Sequence of chain B:
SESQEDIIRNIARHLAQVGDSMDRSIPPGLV

Interface contacts:
Residue G100 in chain A is in contact with residue G23 in chain B (closest heavy-atom distance 3.0 Å).
Residue V91 in chain A contacts residue A16 in chain B (closest heavy-atom distance 2.7 Å).
Residue F156 in chain A is in contact with residue L34 in chain B (closest heavy-atom distance 3.9 Å).
Residue K72 in chain A is in contact with residue I15 in chain B (closest heavy-atom distance 3.7 Å).
Residue H158 in chain A interacts with residue L34 in chain B (closest heavy-atom distance 4.6 Å).
Residue M69 in chain A interacts with residue H18 in chain B (closest heavy-atom distance 4.3 Å).
Residue H158 in chain A contacts residue V35 in chain B (closest heavy-atom distance 3.6 Å).
Residue V91 in chain A interacts with residue R17 in chain B (closest heavy-atom distance 4.1 Å).
Residue F157 in chain A interacts with residue L34 in chain B (closest heavy-atom distance 2.9 Å).
Residue F157 in chain A is in contact with residue V35 in chain B (closest heavy-atom distance 3.0 Å).
Residue H90 in chain A contacts residue R13 in chain B (closest heavy-atom distance 3.6 Å).
Residue V87 in chain A interacts with residue I12 in chain B (closest heavy-atom distance 3.0 Å).
Residue D94 in chain A contacts residue A20 in chain B (closest heavy-atom distance 4.0 Å).
Residue H90 in chain A is in contact with residue A16 in chain B (closest heavy-atom distance 3.8 Å).
Residue K72 in chain A interacts with residue E6 in chain B (closest heavy-atom distance 4.3 Å).
Residue R53 in chain A is in contact with residue V35 in chain B (closest heavy-atom distance 4.5 Å).
Residue L73 in chain A interacts with residue I12 in chain B (closest heavy-atom distance 4.1 Å).
Residue S83 in chain A contacts residue Q8 in chain B (closest heavy-atom distance 3.8 Å).
Residue R101 in chain A is in contact with residue G23 in chain B (closest heavy-atom distance 3.4 Å).
Residue V96 in chain A is in contact with residue D24 in chain B (closest heavy-atom distance 3.2 Å).
Residue R86 in chain A contacts residue I12 in chain B (closest heavy-atom distance 4.6 Å).
Residue F108 in chain A is in contact with residue L19 in chain B (closest heavy-atom distance 3.8 Å).
Residue V103 in chain A contacts residue M26 in chain B (closest heavy-atom distance 4.2 Å).
Residue F157 in chain A is in contact with residue I30 in chain B (closest heavy-atom distance 4.4 Å).
Residue N98 in chain A is in contact with residue D24 in chain B (closest heavy-atom distance 3.8 Å).
Residue N98 in chain A is in contact with residue G23 in chain B (closest heavy-atom distance 4.1 Å).
Residue T104 in chain A contacts residue L19 in chain B (closest heavy-atom distance 3.7 Å).
Residue V87 in chain A interacts with residue A16 in chain B (closest heavy-atom distance 3.3 Å).
Residue V54 in chain A is in contact with residue M26 in chain B (closest heavy-atom distance 3.8 Å).
Residue R101 in chain A contacts residue A20 in chain B (closest heavy-atom distance 3.0 Å).
Residue D80 in chain A contacts residue I12 in chain B (closest heavy-atom distance 4.7 Å).
Residue T104 in chain A is in contact with residue V22 in chain B (closest heavy-atom distance 3.9 Å).
Residue L105 in chain A contacts residue L19 in chain B (closest heavy-atom distance 4.4 Å).
Residue T104 in chain A contacts residue M26 in chain B (closest heavy-atom distance 3.1 Å).
Residue D80 in chain A contacts residue Q8 in chain B (closest heavy-atom distance 2.6 Å).
Residue H62 in chain A is in contact with residue V22 in chain B (closest heavy-atom distance 3.7 Å).
Residue V87 in chain A interacts with residue L19 in chain B (closest heavy-atom distance 3.9 Å).
Residue H62 in chain A contacts residue M26 in chain B (closest heavy-atom distance 4.6 Å).
Residue N98 in chain A is in contact with residue D27 in chain B (closest heavy-atom distance 3.0 Å).
Residue A65 in chain A interacts with residue V22 in chain B (closest heavy-atom distance 4.5 Å).
Residue M69 in chain A contacts residue I15 in chain B (closest heavy-atom distance 3.5 Å).
Residue L73 in chain A contacts residue Q8 in chain B (closest heavy-atom distance 4.5 Å).
Residue L84 in chain A is in contact with residue I12 in chain B (closest heavy-atom distance 3.8 Å).
Residue L73 in chain A is in contact with residue I11 in chain B (closest heavy-atom distance 4.4 Å).
Residue L73 in chain A interacts with residue I15 in chain B (closest heavy-atom distance 3.4 Å).
Residue T104 in chain A interacts with residue G23 in chain B (closest heavy-atom distance 2.8 Å).
Residue G100 in chain A is in contact with residue M26 in chain B (closest heavy-atom distance 3.3 Å).
Residue V58 in chain A is in contact with residue M26 in chain B (closest heavy-atom distance 3.4 Å).
Residue V91 in chain A contacts residue L19 in chain B (closest heavy-atom distance 4.1 Å).
Residue N61 in chain A contacts residue P31 in chain B (closest heavy-atom distance 3.1 Å).
Residue G100 in chain A interacts with residue D24 in chain B (closest heavy-atom distance 4.5 Å).
Residue G100 in chain A interacts with residue D27 in chain B (closest heavy-atom distance 2.6 Å).
Residue W99 in chain A contacts residue D27 in chain B (closest heavy-atom distance 3.2 Å).
Residue M69 in chain A contacts residue V22 in chain B (closest heavy-atom distance 4.0 Å).
Residue V87 in chain A interacts with residue I15 in chain B (closest heavy-atom distance 4.4 Å).
Residue R101 in chain A contacts residue D24 in chain B (closest heavy-atom distance 3.9 Å).
Residue V91 in chain A is in contact with residue A20 in chain B (closest heavy-atom distance 3.5 Å).
Residue M69 in chain A is in contact with residue L19 in chain B (closest heavy-atom distance 3.5 Å).
Residue S83 in chain A interacts with residue I12 in chain B (closest heavy-atom distance 2.7 Å).
Residue K72 in chain A interacts with residue I11 in chain B (closest heavy-atom distance 3.7 Å).

Sequence of chain A:
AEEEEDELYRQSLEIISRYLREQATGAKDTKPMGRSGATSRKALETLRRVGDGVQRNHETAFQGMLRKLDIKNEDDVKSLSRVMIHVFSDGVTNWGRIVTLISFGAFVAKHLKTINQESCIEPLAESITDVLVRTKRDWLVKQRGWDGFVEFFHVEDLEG

The following describes two proteins that form a bound complex.